Contacts between the two chains:
Residue Y271 in the second protein is in contact with residue K228 in the first protein (closest heavy-atom distance 3.3 Å).
Residue Q285 in the second protein is in contact with residue N238 in the first protein (closest heavy-atom distance 2.9 Å).
Residue E403 in the second protein is in contact with residue R244 in the first protein (closest heavy-atom distance 3.3 Å).
Residue R326 in the second protein contacts residue E201 in the first protein (closest heavy-atom distance 3.0 Å).
Residue R319 in the second protein is in contact with residue N251 in the first protein (closest heavy-atom distance 3.2 Å).
Residue F330 in the second protein contacts residue R209 in the first protein (closest heavy-atom distance 3.3 Å).
Residue R319 in the second protein contacts residue P236 in the first protein (closest heavy-atom distance 3.2 Å).
Residue V331 in the second protein interacts with residue F225 in the first protein (closest heavy-atom distance 3.9 Å).
Residue H265 in the second protein is in contact with residue Y212 in the first protein (closest heavy-atom distance 3.9 Å).
Residue V331 in the second protein contacts residue I226 in the first protein (closest heavy-atom distance 4.0 Å).
Residue R327 in the second protein is in contact with residue K228 in the first protein (closest heavy-atom distance 3.6 Å).
Residue F269 in the second protein contacts residue M223 in the first protein (closest heavy-atom distance 3.7 Å).
Residue R327 in the second protein is in contact with residue I226 in the first protein (closest heavy-atom distance 2.6 Å).
Residue C284 in the second protein contacts residue N238 in the first protein (closest heavy-atom distance 2.9 Å).
Residue Q320 in the second protein contacts residue E237 in the first protein (closest heavy-atom distance 3.5 Å).
Residue G323 in the second protein interacts with residue E237 in the first protein (closest heavy-atom distance 3.8 Å).
Residue R327 in the second protein interacts with residue V227 in the first protein (closest heavy-atom distance 3.1 Å).
Residue L257 in the second protein is in contact with residue S219 in the first protein (closest heavy-atom distance 3.6 Å).
Residue R327 in the second protein interacts with residue F225 in the first protein (closest heavy-atom distance 3.1 Å).
Residue L291 in the second protein interacts with residue V227 in the first protein (closest heavy-atom distance 3.6 Å).
Residue L332 in the second protein is in contact with residue Y212 in the first protein (closest heavy-atom distance 4.0 Å).
Residue N400 in the second protein interacts with residue F247 in the first protein (closest heavy-atom distance 3.6 Å).
Residue V328 in the second protein interacts with residue I226 in the first protein (closest heavy-atom distance 3.5 Å).
Residue R319 in the second protein is in contact with residue L235 in the first protein (closest heavy-atom distance 2.7 Å).
Residue R326 in the second protein is in contact with residue R255 in the first protein (closest heavy-atom distance 3.9 Å).
Residue V331 in the second protein interacts with residue R209 in the first protein (closest heavy-atom distance 3.3 Å).
Residue R313 in the second protein contacts residue W241 in the first protein (closest heavy-atom distance 3.3 Å).
Residue L291 in the second protein interacts with residue M223 in the first protein (closest heavy-atom distance 3.9 Å).
Residue R319 in the second protein contacts residue P240 in the first protein (closest heavy-atom distance 3.9 Å).
Residue I324 in the second protein is in contact with residue V227 in the first protein (closest heavy-atom distance 3.7 Å).
Residue I324 in the second protein interacts with residue I226 in the first protein (closest heavy-atom distance 3.6 Å).
Residue L257 in the second protein is in contact with residue M223 in the first protein (closest heavy-atom distance 3.7 Å).
Residue I288 in the second protein is in contact with residue V227 in the first protein (closest heavy-atom distance 4.0 Å).
Residue R256 in the second protein is in contact with residue D224 in the first protein (closest heavy-atom distance 3.5 Å).
Residue D282 in the second protein contacts residue K239 in the first protein (closest heavy-atom distance 3.2 Å).
Residue V331 in the second protein is in contact with residue F208 in the first protein (closest heavy-atom distance 3.9 Å).
Residue Y271 in the second protein interacts with residue D224 in the first protein (closest heavy-atom distance 3.9 Å).
Residue R326 in the second protein contacts residue D254 in the first protein (closest heavy-atom distance 3.6 Å).
Residue I267 in the second protein contacts residue M223 in the first protein (closest heavy-atom distance 3.7 Å).
Residue I267 in the second protein contacts residue P218 in the first protein (closest heavy-atom distance 3.7 Å).
Residue R319 in the second protein interacts with residue E237 in the first protein (closest heavy-atom distance 3.9 Å).
Residue N400 in the second protein is in contact with residue R244 in the first protein (closest heavy-atom distance 3.2 Å).
Residue E322 in the second protein contacts residue N251 in the first protein (closest heavy-atom distance 3.8 Å).
Residue E401 in the second protein contacts residue F247 in the first protein (closest heavy-atom distance 3.8 Å).
Residue F269 in the second protein interacts with residue D224 in the first protein (closest heavy-atom distance 3.9 Å).
Residue R327 in the second protein is in contact with residue E237 in the first protein (closest heavy-atom distance 2.7 Å).
Residue Q285 in the second protein is in contact with residue P240 in the first protein (closest heavy-atom distance 3.2 Å).
Residue R319 in the second protein contacts residue Y194 in the first protein (closest heavy-atom distance 3.2 Å).
Residue G333 in the second protein interacts with residue R209 in the first protein (closest heavy-atom distance 3.2 Å).
Residue L257 in the second protein interacts with residue P218 in the first protein (closest heavy-atom distance 3.5 Å).
Residue R313 in the second protein contacts residue P240 in the first protein (closest heavy-atom distance 4.1 Å).
Residue Q320 in the second protein is in contact with residue N238 in the first protein (closest heavy-atom distance 3.3 Å).
Residue R327 in the second protein is in contact with residue E201 in the first protein (closest heavy-atom distance 3.0 Å).
Residue R318 in the second protein interacts with residue D249 in the first protein (closest heavy-atom distance 2.5 Å).
Residue R327 in the second protein is in contact with residue G229 in the first protein (closest heavy-atom distance 2.7 Å).
Residue Y271 in the second protein interacts with residue V227 in the first protein (closest heavy-atom distance 3.5 Å).
Residue L332 in the second protein is in contact with residue P218 in the first protein (closest heavy-atom distance 4.0 Å).
Residue R252 in the second protein is in contact with residue A217 in the first protein (closest heavy-atom distance 3.5 Å).
Residue H317 in the second protein contacts residue P240 in the first protein (closest heavy-atom distance 3.4 Å).
Residue L257 in the second protein contacts residue E220 in the first protein (closest heavy-atom distance 3.9 Å).

These two protein chains interact to form a complex.

Sequence of the first protein:
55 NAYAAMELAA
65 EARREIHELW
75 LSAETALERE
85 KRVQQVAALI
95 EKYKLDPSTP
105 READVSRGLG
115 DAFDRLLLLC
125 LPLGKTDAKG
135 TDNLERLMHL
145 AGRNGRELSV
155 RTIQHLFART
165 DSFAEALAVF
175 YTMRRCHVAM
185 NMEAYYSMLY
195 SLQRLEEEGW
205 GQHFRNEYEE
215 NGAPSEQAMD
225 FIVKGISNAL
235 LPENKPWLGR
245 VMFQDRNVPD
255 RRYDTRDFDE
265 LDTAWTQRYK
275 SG

Sequence of the second protein:
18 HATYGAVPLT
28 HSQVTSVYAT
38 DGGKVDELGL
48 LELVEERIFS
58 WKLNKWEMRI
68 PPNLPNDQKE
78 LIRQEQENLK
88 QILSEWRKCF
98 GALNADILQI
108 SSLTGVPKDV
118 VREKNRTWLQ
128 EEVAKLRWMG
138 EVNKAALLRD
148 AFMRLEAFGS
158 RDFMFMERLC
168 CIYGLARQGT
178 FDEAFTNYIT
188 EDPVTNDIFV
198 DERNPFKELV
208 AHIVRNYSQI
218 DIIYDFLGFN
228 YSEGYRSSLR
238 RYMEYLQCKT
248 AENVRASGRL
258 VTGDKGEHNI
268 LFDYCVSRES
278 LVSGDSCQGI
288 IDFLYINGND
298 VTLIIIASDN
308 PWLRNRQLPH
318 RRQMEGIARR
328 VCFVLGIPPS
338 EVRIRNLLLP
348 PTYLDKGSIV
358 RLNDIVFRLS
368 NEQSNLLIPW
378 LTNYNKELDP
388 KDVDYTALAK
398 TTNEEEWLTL